Interface contacts:
Residue S460 in the first protein interacts with residue D567 in the second protein (closest heavy-atom distance 4.5 Å).
Residue K498 in the first protein contacts residue K577 in the second protein (closest heavy-atom distance 4.6 Å).
Residue S460 in the first protein contacts residue Q569 in the second protein (closest heavy-atom distance 3.0 Å).

The following describes two proteins that form a bound complex.

Sequence of the first protein:
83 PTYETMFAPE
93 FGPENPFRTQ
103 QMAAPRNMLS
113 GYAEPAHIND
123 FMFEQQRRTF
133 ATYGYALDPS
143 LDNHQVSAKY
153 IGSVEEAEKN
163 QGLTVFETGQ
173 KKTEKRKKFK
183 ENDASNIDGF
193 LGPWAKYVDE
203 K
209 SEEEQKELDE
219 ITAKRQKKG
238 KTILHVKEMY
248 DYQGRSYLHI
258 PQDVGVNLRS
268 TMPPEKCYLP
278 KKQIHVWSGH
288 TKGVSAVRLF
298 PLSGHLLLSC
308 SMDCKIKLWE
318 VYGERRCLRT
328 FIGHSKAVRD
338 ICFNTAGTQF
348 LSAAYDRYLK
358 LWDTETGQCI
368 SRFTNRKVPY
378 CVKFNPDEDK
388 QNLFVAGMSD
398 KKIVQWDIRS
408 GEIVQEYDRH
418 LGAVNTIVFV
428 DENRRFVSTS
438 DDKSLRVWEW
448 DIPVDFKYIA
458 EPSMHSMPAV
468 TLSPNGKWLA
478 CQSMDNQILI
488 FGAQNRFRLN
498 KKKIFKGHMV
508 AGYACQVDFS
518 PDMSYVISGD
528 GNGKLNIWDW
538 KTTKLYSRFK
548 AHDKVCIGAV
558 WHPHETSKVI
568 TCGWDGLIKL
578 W

Sequence of the second protein:
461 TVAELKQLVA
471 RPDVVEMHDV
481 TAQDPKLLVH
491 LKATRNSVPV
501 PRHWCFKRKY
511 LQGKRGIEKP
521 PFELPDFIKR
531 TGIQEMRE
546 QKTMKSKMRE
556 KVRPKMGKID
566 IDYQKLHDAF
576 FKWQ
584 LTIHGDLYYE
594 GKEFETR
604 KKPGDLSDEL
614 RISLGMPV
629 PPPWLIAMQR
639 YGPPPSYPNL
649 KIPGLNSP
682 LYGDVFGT